Sequence of protein 2:
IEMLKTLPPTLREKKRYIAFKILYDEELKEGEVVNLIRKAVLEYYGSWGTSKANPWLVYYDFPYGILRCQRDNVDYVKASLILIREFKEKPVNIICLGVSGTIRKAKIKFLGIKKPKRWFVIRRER

Contacts between the two chains:
Residue K179 in protein 1 contacts residue I83 in protein 2 (closest heavy-atom distance 4.6 Å).
Residue N180 in protein 1 is in contact with residue C97 in protein 2 (closest heavy-atom distance 4.0 Å).
Residue N189 in protein 1 is in contact with residue Y77 in protein 2 (closest heavy-atom distance 4.5 Å).
Residue T190 in protein 1 interacts with residue A80 in protein 2 (closest heavy-atom distance 5.0 Å).
Residue L138 in protein 1 contacts residue L84 in protein 2 (closest heavy-atom distance 4.6 Å).
Residue L138 in protein 1 interacts with residue I85 in protein 2 (closest heavy-atom distance 4.9 Å).
Residue F134 in protein 1 interacts with residue I83 in protein 2 (closest heavy-atom distance 3.6 Å).
Residue R145 in protein 1 interacts with residue E44 in protein 2 (closest heavy-atom distance 3.0 Å).
Residue L138 in protein 1 contacts residue R86 in protein 2 (closest heavy-atom distance 3.3 Å).
Residue N180 in protein 1 interacts with residue I96 in protein 2 (closest heavy-atom distance 3.6 Å).
Residue F134 in protein 1 contacts residue L84 in protein 2 (closest heavy-atom distance 3.7 Å).
Residue L20 in protein 1 interacts with residue I96 in protein 2 (closest heavy-atom distance 4.3 Å).
Residue N139 in protein 1 is in contact with residue R86 in protein 2 (closest heavy-atom distance 3.9 Å).
Residue D183 in protein 1 is in contact with residue I83 in protein 2 (closest heavy-atom distance 3.3 Å).
Residue R145 in protein 1 is in contact with residue L84 in protein 2 (closest heavy-atom distance 2.4 Å).
Residue G142 in protein 1 contacts residue E44 in protein 2 (closest heavy-atom distance 4.7 Å).
Residue L184 in protein 1 is in contact with residue I83 in protein 2 (closest heavy-atom distance 4.9 Å).
Residue L16 in protein 1 is in contact with residue L24 in protein 2 (closest heavy-atom distance 4.3 Å).
Residue K179 in protein 1 interacts with residue N94 in protein 2 (closest heavy-atom distance 2.9 Å).
Residue N189 in protein 1 is in contact with residue D76 in protein 2 (closest heavy-atom distance 3.1 Å).
Residue L20 in protein 1 contacts residue L98 in protein 2 (closest heavy-atom distance 4.9 Å).
Residue R145 in protein 1 is in contact with residue I85 in protein 2 (closest heavy-atom distance 4.6 Å).
Residue L138 in protein 1 contacts residue I83 in protein 2 (closest heavy-atom distance 3.9 Å).
Residue F187 in protein 1 is in contact with residue A80 in protein 2 (closest heavy-atom distance 4.1 Å).
Residue A186 in protein 1 is in contact with residue K79 in protein 2 (closest heavy-atom distance 4.5 Å).
Residue Y176 in protein 1 is in contact with residue N94 in protein 2 (closest heavy-atom distance 3.2 Å).
Residue I178 in protein 1 interacts with residue I96 in protein 2 (closest heavy-atom distance 4.1 Å).
Residue Y176 in protein 1 interacts with residue L24 in protein 2 (closest heavy-atom distance 4.0 Å).
Residue A186 in protein 1 interacts with residue D76 in protein 2 (closest heavy-atom distance 3.3 Å).
Residue F187 in protein 1 interacts with residue D76 in protein 2 (closest heavy-atom distance 4.7 Å).
Residue D183 in protein 1 contacts residue A80 in protein 2 (closest heavy-atom distance 4.8 Å).
Residue Y182 in protein 1 contacts residue K79 in protein 2 (closest heavy-atom distance 4.4 Å).
Residue Y176 in protein 1 interacts with residue D26 in protein 2 (closest heavy-atom distance 4.8 Å).
Residue A186 in protein 1 contacts residue Y77 in protein 2 (closest heavy-atom distance 5.0 Å).
Residue K179 in protein 1 contacts residue I96 in protein 2 (closest heavy-atom distance 4.9 Å).
Residue I178 in protein 1 contacts residue N94 in protein 2 (closest heavy-atom distance 4.1 Å).
Residue K140 in protein 1 contacts residue R86 in protein 2 (closest heavy-atom distance 4.4 Å).
Residue K21 in protein 1 interacts with residue C97 in protein 2 (closest heavy-atom distance 4.2 Å).
Residue Y176 in protein 1 is in contact with residue Y25 in protein 2 (closest heavy-atom distance 3.4 Å).
Residue D183 in protein 1 is in contact with residue K79 in protein 2 (closest heavy-atom distance 3.7 Å).
Residue R145 in protein 1 contacts residue R86 in protein 2 (closest heavy-atom distance 4.0 Å).
Residue F187 in protein 1 contacts residue Y45 in protein 2 (closest heavy-atom distance 3.3 Å).
Residue L137 in protein 1 interacts with residue L84 in protein 2 (closest heavy-atom distance 4.7 Å).
Residue T190 in protein 1 contacts residue Y45 in protein 2 (closest heavy-atom distance 3.5 Å).
Residue T190 in protein 1 contacts residue Y77 in protein 2 (closest heavy-atom distance 2.9 Å).
Residue T190 in protein 1 is in contact with residue D76 in protein 2 (closest heavy-atom distance 3.8 Å).

The following describes two proteins that form a bound complex.

Sequence of protein 1:
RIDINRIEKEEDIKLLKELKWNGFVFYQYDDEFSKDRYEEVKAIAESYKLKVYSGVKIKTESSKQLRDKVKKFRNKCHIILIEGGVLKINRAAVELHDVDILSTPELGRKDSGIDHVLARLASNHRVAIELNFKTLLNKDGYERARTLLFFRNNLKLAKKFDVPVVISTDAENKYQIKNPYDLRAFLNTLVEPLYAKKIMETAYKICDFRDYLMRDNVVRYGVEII